Sequence of chain B:
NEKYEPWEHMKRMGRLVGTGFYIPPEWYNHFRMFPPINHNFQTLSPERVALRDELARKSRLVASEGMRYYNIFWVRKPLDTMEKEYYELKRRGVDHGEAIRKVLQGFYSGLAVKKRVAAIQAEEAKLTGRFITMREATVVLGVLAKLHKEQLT

Residue-level contacts at the interface:
Residue I291 in chain A is in contact with residue V156 in chain B (closest heavy-atom distance 3.8 Å).
Residue T258 in chain A contacts residue I163 in chain B (closest heavy-atom distance 3.8 Å).
Residue H319 in chain A interacts with residue I163 in chain B (closest heavy-atom distance 3.5 Å).
Residue T258 in chain A is in contact with residue E167 in chain B (closest heavy-atom distance 2.6 Å).
Residue W194 in chain A interacts with residue K127 in chain B (closest heavy-atom distance 3.6 Å).
Residue F213 in chain A interacts with residue I175 in chain B (closest heavy-atom distance 2.9 Å).
Residue F213 in chain A is in contact with residue A180 in chain B (closest heavy-atom distance 3.6 Å).
Residue D16 in chain A interacts with residue K127 in chain B (closest heavy-atom distance 2.7 Å).
Residue D209 in chain A contacts residue R178 in chain B (closest heavy-atom distance 2.8 Å).
Residue P198 in chain A is in contact with residue R119 in chain B (closest heavy-atom distance 3.9 Å).
Residue I206 in chain A contacts residue R178 in chain B (closest heavy-atom distance 3.9 Å).
Residue L205 in chain A interacts with residue F116 in chain B (closest heavy-atom distance 3.7 Å).
Residue P200 in chain A is in contact with residue F116 in chain B (closest heavy-atom distance 3.7 Å).
Residue T197 in chain A is in contact with residue D123 in chain B (closest heavy-atom distance 3.3 Å).
Residue F17 in chain A contacts residue K127 in chain B (closest heavy-atom distance 3.2 Å).
Residue D256 in chain A is in contact with residue F174 in chain B (closest heavy-atom distance 3.2 Å).
Residue A208 in chain A interacts with residue F116 in chain B (closest heavy-atom distance 3.6 Å).
Residue L257 in chain A contacts residue E167 in chain B (closest heavy-atom distance 3.8 Å).
Residue K65 in chain A interacts with residue E131 in chain B (closest heavy-atom distance 2.5 Å).
Residue V315 in chain A contacts residue R159 in chain B (closest heavy-atom distance 3.8 Å).
Residue V192 in chain A interacts with residue R91 in chain B (closest heavy-atom distance 3.2 Å).
Residue F17 in chain A is in contact with residue E131 in chain B (closest heavy-atom distance 3.6 Å).
Residue S195 in chain A is in contact with residue K127 in chain B (closest heavy-atom distance 3.8 Å).
Residue F17 in chain A is in contact with residue E128 in chain B (closest heavy-atom distance 3.2 Å).
Residue D209 in chain A contacts residue T176 in chain B (closest heavy-atom distance 3.7 Å).
Residue I247 in chain A interacts with residue F174 in chain B (closest heavy-atom distance 3.6 Å).
Residue C317 in chain A contacts residue E166 in chain B (closest heavy-atom distance 3.1 Å).
Residue Q210 in chain A contacts residue Q164 in chain B (closest heavy-atom distance 3.3 Å).
Residue L11 in chain A is in contact with residue R134 in chain B (closest heavy-atom distance 3.7 Å).
Residue S318 in chain A contacts residue E166 in chain B (closest heavy-atom distance 3.3 Å).
Residue Y293 in chain A is in contact with residue I163 in chain B (closest heavy-atom distance 3.7 Å).
Residue H14 in chain A contacts residue K127 in chain B (closest heavy-atom distance 3.2 Å).
Residue L226 in chain A interacts with residue M177 in chain B (closest heavy-atom distance 3.8 Å).
Residue T197 in chain A contacts residue K120 in chain B (closest heavy-atom distance 3.7 Å).
Residue D67 in chain A interacts with residue R134 in chain B (closest heavy-atom distance 3.9 Å).
Residue F213 in chain A contacts residue T176 in chain B (closest heavy-atom distance 3.8 Å).
Residue P245 in chain A interacts with residue Q164 in chain B (closest heavy-atom distance 3.3 Å).
Residue S214 in chain A is in contact with residue R173 in chain B (closest heavy-atom distance 3.7 Å).
Residue E204 in chain A is in contact with residue F116 in chain B (closest heavy-atom distance 3.8 Å).
Residue I297 in chain A contacts residue I163 in chain B (closest heavy-atom distance 3.8 Å).
Residue T197 in chain A interacts with residue W117 in chain B (closest heavy-atom distance 3.3 Å).
Residue E298 in chain A is in contact with residue A155 in chain B (closest heavy-atom distance 3.6 Å).
Residue T258 in chain A contacts residue Q164 in chain B (closest heavy-atom distance 3.4 Å).
Residue L400 in chain A interacts with residue R111 in chain B (closest heavy-atom distance 3.5 Å).
Residue A294 in chain A is in contact with residue V160 in chain B (closest heavy-atom distance 3.7 Å).
Residue F213 in chain A is in contact with residue M177 in chain B (closest heavy-atom distance 3.6 Å).
Residue L257 in chain A interacts with residue F174 in chain B (closest heavy-atom distance 3.6 Å).
Residue I211 in chain A is in contact with residue M177 in chain B (closest heavy-atom distance 3.5 Å).
Residue L11 in chain A interacts with residue E131 in chain B (closest heavy-atom distance 4.0 Å).
Residue T197 in chain A interacts with residue R119 in chain B (closest heavy-atom distance 3.5 Å).
Residue I211 in chain A interacts with residue T176 in chain B (closest heavy-atom distance 3.3 Å).
Residue E207 in chain A contacts residue R178 in chain B (closest heavy-atom distance 2.9 Å).
Residue L212 in chain A contacts residue T176 in chain B (closest heavy-atom distance 3.8 Å).
Residue H19 in chain A interacts with residue K120 in chain B (closest heavy-atom distance 3.4 Å).
Residue R215 in chain A contacts residue A180 in chain B (closest heavy-atom distance 3.9 Å).
Residue P198 in chain A contacts residue W117 in chain B (closest heavy-atom distance 3.3 Å).
Residue R215 in chain A is in contact with residue L184 in chain B (closest heavy-atom distance 3.4 Å).
Residue G259 in chain A contacts residue Q164 in chain B (closest heavy-atom distance 3.3 Å).
Residue E298 in chain A is in contact with residue R159 in chain B (closest heavy-atom distance 3.3 Å).
Residue I206 in chain A interacts with residue M177 in chain B (closest heavy-atom distance 3.7 Å).

Sequence of chain A:
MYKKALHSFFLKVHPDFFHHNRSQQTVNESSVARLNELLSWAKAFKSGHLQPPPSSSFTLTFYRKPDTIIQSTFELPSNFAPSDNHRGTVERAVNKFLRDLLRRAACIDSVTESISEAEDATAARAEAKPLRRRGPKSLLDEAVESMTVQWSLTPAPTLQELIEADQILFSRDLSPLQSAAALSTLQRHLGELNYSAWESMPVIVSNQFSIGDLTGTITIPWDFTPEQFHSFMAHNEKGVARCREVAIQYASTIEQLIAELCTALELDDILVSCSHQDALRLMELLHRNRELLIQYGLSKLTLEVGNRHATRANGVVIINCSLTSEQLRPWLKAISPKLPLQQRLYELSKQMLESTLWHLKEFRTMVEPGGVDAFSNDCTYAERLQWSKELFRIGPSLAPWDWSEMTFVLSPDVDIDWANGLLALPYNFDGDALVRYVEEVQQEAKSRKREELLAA

The following describes two proteins that form a bound complex.